This data describes a binding interaction between two proteins.

Sequence of chain B:
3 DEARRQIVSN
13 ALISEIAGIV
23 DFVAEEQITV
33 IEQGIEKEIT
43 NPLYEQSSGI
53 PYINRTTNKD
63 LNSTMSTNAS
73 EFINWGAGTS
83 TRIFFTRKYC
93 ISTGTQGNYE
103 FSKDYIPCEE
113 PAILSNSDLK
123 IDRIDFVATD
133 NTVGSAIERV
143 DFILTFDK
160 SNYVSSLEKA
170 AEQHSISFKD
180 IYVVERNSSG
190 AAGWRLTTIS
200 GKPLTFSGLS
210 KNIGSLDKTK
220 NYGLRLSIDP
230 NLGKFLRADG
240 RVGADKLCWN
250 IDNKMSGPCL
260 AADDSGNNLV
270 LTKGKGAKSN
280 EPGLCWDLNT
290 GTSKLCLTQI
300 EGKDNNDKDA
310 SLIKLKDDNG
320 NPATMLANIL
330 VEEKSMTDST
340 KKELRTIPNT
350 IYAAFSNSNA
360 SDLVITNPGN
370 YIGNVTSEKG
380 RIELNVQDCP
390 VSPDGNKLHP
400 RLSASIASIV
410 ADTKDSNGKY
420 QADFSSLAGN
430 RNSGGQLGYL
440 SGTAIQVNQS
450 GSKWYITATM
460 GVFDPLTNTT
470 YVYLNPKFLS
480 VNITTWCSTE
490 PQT

Sequence of chain A:
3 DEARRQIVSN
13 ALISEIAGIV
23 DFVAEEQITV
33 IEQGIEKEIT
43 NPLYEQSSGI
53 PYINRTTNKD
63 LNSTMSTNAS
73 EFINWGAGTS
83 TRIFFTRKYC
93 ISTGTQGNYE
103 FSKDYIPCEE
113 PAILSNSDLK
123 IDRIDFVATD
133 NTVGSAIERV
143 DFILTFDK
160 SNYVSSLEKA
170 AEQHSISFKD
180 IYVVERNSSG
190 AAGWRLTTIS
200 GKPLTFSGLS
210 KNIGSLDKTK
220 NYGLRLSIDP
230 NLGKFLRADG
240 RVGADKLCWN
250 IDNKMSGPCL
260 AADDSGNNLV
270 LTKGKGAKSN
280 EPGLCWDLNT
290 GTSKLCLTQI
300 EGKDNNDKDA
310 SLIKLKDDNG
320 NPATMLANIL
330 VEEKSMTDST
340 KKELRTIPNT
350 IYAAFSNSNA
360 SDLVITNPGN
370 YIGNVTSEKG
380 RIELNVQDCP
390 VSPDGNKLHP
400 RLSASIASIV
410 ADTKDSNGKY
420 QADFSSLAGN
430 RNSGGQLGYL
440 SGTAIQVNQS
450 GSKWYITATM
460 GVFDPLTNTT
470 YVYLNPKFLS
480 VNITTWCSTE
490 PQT

Interface contacts:
Residue L296 in chain B interacts with residue W285 in chain A (closest heavy-atom distance 3.0 Å).
Residue M324 in chain B interacts with residue N327 in chain A (closest heavy-atom distance 2.8 Å).
Residue S407 in chain B contacts residue I444 in chain A (closest heavy-atom distance 2.8 Å).
Residue E300 in chain B is in contact with residue T289 in chain A (closest heavy-atom distance 3.1 Å).
Residue R236 in chain B interacts with residue A26 in chain A (closest heavy-atom distance 2.8 Å).
Residue I346 in chain B interacts with residue R344 in chain A (closest heavy-atom distance 2.8 Å).
Residue L268 in chain B contacts residue C284 in chain A (closest heavy-atom distance 2.7 Å).
Residue L268 in chain B interacts with residue G282 in chain A (closest heavy-atom distance 2.9 Å).
Residue S391 in chain B is in contact with residue G301 in chain A (closest heavy-atom distance 3.0 Å).
Residue N481 in chain B contacts residue S402 in chain A (closest heavy-atom distance 2.8 Å).
Residue N279 in chain B is in contact with residue L287 in chain A (closest heavy-atom distance 2.7 Å).
Residue A237 in chain B interacts with residue K233 in chain A (closest heavy-atom distance 2.8 Å).
Residue D179 in chain B contacts residue Q48 in chain A (closest heavy-atom distance 3.0 Å).
Residue D244 in chain B is in contact with residue N249 in chain A (closest heavy-atom distance 2.8 Å).
Residue N429 in chain B is in contact with residue I444 in chain A (closest heavy-atom distance 2.8 Å).
Residue R240 in chain B contacts residue E40 in chain A (closest heavy-atom distance 2.9 Å).
Residue S174 in chain B interacts with residue N252 in chain A (closest heavy-atom distance 2.5 Å).
Residue N384 in chain B is in contact with residue M335 in chain A (closest heavy-atom distance 2.8 Å).
Residue I312 in chain B contacts residue M324 in chain A (closest heavy-atom distance 3.1 Å).
Residue L270 in chain B interacts with residue D286 in chain A (closest heavy-atom distance 3.1 Å).
Residue R240 in chain B contacts residue T31 in chain A (closest heavy-atom distance 3.0 Å).
Residue L235 in chain B is in contact with residue L235 in chain A (closest heavy-atom distance 2.9 Å).
Residue L439 in chain B interacts with residue L439 in chain A (closest heavy-atom distance 2.7 Å).
Residue A427 in chain B interacts with residue N447 in chain A (closest heavy-atom distance 3.0 Å).
Residue N481 in chain B contacts residue A403 in chain A (closest heavy-atom distance 2.8 Å).
Residue A243 in chain B interacts with residue N249 in chain A (closest heavy-atom distance 2.8 Å).
Residue M324 in chain B interacts with residue L329 in chain A (closest heavy-atom distance 2.9 Å).
Residue A326 in chain B contacts residue L329 in chain A (closest heavy-atom distance 3.0 Å).
Residue N481 in chain B is in contact with residue S404 in chain A (closest heavy-atom distance 2.9 Å).
Residue L270 in chain B interacts with residue C284 in chain A (closest heavy-atom distance 2.8 Å).
Residue N384 in chain B interacts with residue T336 in chain A (closest heavy-atom distance 3.0 Å).
Residue G265 in chain B interacts with residue G273 in chain A (closest heavy-atom distance 2.9 Å).
Residue G437 in chain B is in contact with residue S440 in chain A (closest heavy-atom distance 2.7 Å).
Residue L314 in chain B interacts with residue L325 in chain A (closest heavy-atom distance 2.9 Å).
Residue A427 in chain B contacts residue Q445 in chain A (closest heavy-atom distance 3.0 Å).
Residue S391 in chain B interacts with residue K302 in chain A (closest heavy-atom distance 2.8 Å).
Residue R240 in chain B contacts residue Q29 in chain A (closest heavy-atom distance 2.9 Å).
Residue N266 in chain B interacts with residue G282 in chain A (closest heavy-atom distance 2.8 Å).
Residue N348 in chain B interacts with residue E489 in chain A (closest heavy-atom distance 3.0 Å).
Residue G242 in chain B contacts residue N249 in chain A (closest heavy-atom distance 3.2 Å).
Residue R430 in chain B is in contact with residue Q445 in chain A (closest heavy-atom distance 2.8 Å).
Residue A410 in chain B contacts residue S440 in chain A (closest heavy-atom distance 2.8 Å).
Residue A427 in chain B is in contact with residue T492 in chain A (closest heavy-atom distance 3.1 Å).
Residue R430 in chain B is in contact with residue E377 in chain A (closest heavy-atom distance 2.8 Å).
Residue I405 in chain B interacts with residue I405 in chain A (closest heavy-atom distance 2.9 Å).
Residue Q298 in chain B contacts residue W285 in chain A (closest heavy-atom distance 3.1 Å).
Residue Y181 in chain B contacts residue Q48 in chain A (closest heavy-atom distance 2.7 Å).
Residue R430 in chain B interacts with residue T456 in chain A (closest heavy-atom distance 2.8 Å).
Residue I408 in chain B interacts with residue G441 in chain A (closest heavy-atom distance 3.1 Å).
Residue P347 in chain B interacts with residue R344 in chain A (closest heavy-atom distance 3.0 Å).
Residue Q172 in chain B is in contact with residue K253 in chain A (closest heavy-atom distance 2.8 Å).
Residue I408 in chain B is in contact with residue T442 in chain A (closest heavy-atom distance 2.7 Å).
Residue N266 in chain B contacts residue E280 in chain A (closest heavy-atom distance 3.0 Å).
Residue L259 in chain B interacts with residue W248 in chain A (closest heavy-atom distance 2.9 Å).
Residue A243 in chain B contacts residue C247 in chain A (closest heavy-atom distance 2.9 Å).
Residue A237 in chain B is in contact with residue D244 in chain A (closest heavy-atom distance 2.8 Å).
Residue A322 in chain B interacts with residue N327 in chain A (closest heavy-atom distance 2.9 Å).
Residue I312 in chain B is in contact with residue L325 in chain A (closest heavy-atom distance 2.7 Å).
Residue Q298 in chain B interacts with residue D286 in chain A (closest heavy-atom distance 3.1 Å).
Residue I312 in chain B interacts with residue T323 in chain A (closest heavy-atom distance 2.9 Å).